Contacts between the two chains:
Residue D67 in chain B is in contact with residue R68 in chain A (closest heavy-atom distance 4.9 Å).
Residue D67 in chain B contacts residue A64 in chain A (closest heavy-atom distance 4.3 Å).

Sequence of chain B:
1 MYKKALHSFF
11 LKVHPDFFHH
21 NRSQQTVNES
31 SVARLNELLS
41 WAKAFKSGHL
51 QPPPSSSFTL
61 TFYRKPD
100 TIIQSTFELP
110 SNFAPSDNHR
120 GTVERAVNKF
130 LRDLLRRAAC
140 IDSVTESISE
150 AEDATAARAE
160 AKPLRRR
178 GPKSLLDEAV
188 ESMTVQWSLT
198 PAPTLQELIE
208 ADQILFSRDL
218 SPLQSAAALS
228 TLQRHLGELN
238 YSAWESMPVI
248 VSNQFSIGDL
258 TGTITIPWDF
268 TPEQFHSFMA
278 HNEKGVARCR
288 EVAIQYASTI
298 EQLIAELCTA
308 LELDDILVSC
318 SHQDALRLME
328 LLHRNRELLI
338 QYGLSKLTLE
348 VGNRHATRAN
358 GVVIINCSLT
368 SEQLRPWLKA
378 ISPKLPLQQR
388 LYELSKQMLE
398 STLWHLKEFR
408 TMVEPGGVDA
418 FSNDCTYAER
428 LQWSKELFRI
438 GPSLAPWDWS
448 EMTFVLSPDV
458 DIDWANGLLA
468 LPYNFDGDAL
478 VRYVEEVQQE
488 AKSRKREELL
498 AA

The following describes two proteins that form a bound complex.

Sequence of chain A:
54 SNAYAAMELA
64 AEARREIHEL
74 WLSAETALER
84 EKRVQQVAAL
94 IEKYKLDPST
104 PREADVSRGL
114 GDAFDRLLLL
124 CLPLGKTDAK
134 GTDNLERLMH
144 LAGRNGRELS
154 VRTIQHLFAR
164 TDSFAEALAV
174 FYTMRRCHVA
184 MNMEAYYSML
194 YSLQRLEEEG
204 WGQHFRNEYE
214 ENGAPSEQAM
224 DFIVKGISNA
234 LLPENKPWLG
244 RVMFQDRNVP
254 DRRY